The following describes two proteins that form a bound complex.

Sequence of the first protein:
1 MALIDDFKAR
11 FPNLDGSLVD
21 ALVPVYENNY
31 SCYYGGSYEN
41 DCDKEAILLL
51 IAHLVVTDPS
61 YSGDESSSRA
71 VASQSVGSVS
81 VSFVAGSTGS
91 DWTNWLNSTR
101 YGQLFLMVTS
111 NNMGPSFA

Sequence of the second protein:
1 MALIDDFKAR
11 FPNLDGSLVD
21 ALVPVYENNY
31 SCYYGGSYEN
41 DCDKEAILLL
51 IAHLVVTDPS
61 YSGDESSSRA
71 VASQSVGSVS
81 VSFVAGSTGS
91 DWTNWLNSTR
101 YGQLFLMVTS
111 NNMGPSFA

Contacts between the two chains:
Residue S75 in the first protein contacts residue S80 in the second protein (closest heavy-atom distance 2.5 Å).
Residue S66 in the first protein is in contact with residue R100 in the second protein (closest heavy-atom distance 3.1 Å).
Residue P59 in the first protein is in contact with residue N13 in the second protein (closest heavy-atom distance 3.4 Å).
Residue S75 in the first protein is in contact with residue V79 in the second protein (closest heavy-atom distance 3.1 Å).
Residue N94 in the first protein interacts with residue A85 in the second protein (closest heavy-atom distance 3.0 Å).
Residue S67 in the first protein contacts residue R100 in the second protein (closest heavy-atom distance 3.5 Å).
Residue Y33 in the first protein is in contact with residue M107 in the second protein (closest heavy-atom distance 3.5 Å).
Residue S73 in the first protein interacts with residue S82 in the second protein (closest heavy-atom distance 2.8 Å).
Residue V71 in the first protein contacts residue S82 in the second protein (closest heavy-atom distance 3.9 Å).
Residue N29 in the first protein is in contact with residue C42 in the second protein (closest heavy-atom distance 3.6 Å).
Residue W95 in the first protein contacts residue Q103 in the second protein (closest heavy-atom distance 3.2 Å).
Residue W95 in the first protein interacts with residue M107 in the second protein (closest heavy-atom distance 3.1 Å).
Residue R69 in the first protein contacts residue F83 in the second protein (closest heavy-atom distance 3.2 Å).
Residue S67 in the first protein contacts residue T99 in the second protein (closest heavy-atom distance 3.9 Å).
Residue R69 in the first protein interacts with residue V71 in the second protein (closest heavy-atom distance 2.3 Å).
Residue V25 in the first protein interacts with residue R10 in the second protein (closest heavy-atom distance 3.8 Å).
Residue D91 in the first protein is in contact with residue G86 in the second protein (closest heavy-atom distance 3.4 Å).
Residue N28 in the first protein is in contact with residue D41 in the second protein (closest heavy-atom distance 2.8 Å).
Residue S68 in the first protein interacts with residue Q103 in the second protein (closest heavy-atom distance 2.9 Å).
Residue C32 in the first protein contacts residue C42 in the second protein (closest heavy-atom distance 2.1 Å).
Residue A70 in the first protein contacts residue V84 in the second protein (closest heavy-atom distance 3.3 Å).
Residue S67 in the first protein interacts with residue Q103 in the second protein (closest heavy-atom distance 2.5 Å).
Residue Y26 in the first protein interacts with residue R100 in the second protein (closest heavy-atom distance 3.7 Å).
Residue S67 in the first protein contacts residue N97 in the second protein (closest heavy-atom distance 3.4 Å).
Residue D91 in the first protein contacts residue S87 in the second protein (closest heavy-atom distance 2.3 Å).
Residue Y33 in the first protein is in contact with residue L104 in the second protein (closest heavy-atom distance 3.1 Å).
Residue D91 in the first protein interacts with residue N97 in the second protein (closest heavy-atom distance 2.8 Å).
Residue E65 in the first protein is in contact with residue Y61 in the second protein (closest heavy-atom distance 3.3 Å).
Residue N94 in the first protein is in contact with residue V84 in the second protein (closest heavy-atom distance 3.0 Å).
Residue G89 in the first protein interacts with residue S87 in the second protein (closest heavy-atom distance 3.8 Å).
Residue A72 in the first protein interacts with residue S82 in the second protein (closest heavy-atom distance 2.8 Å).
Residue Y33 in the first protein contacts residue V108 in the second protein (closest heavy-atom distance 3.1 Å).
Residue A72 in the first protein interacts with residue V84 in the second protein (closest heavy-atom distance 3.6 Å).
Residue N94 in the first protein is in contact with residue G86 in the second protein (closest heavy-atom distance 3.7 Å).
Residue G77 in the first protein contacts residue S78 in the second protein (closest heavy-atom distance 2.6 Å).
Residue G89 in the first protein is in contact with residue G86 in the second protein (closest heavy-atom distance 3.6 Å).
Residue D58 in the first protein contacts residue R10 in the second protein (closest heavy-atom distance 3.7 Å).
Residue S60 in the first protein is in contact with residue N13 in the second protein (closest heavy-atom distance 3.5 Å).
Residue R69 in the first protein contacts residue A70 in the second protein (closest heavy-atom distance 3.7 Å).
Residue L54 in the first protein contacts residue R100 in the second protein (closest heavy-atom distance 3.5 Å).
Residue V71 in the first protein is in contact with residue F83 in the second protein (closest heavy-atom distance 3.8 Å).
Residue D58 in the first protein contacts residue R100 in the second protein (closest heavy-atom distance 3.2 Å).
Residue V76 in the first protein is in contact with residue V79 in the second protein (closest heavy-atom distance 3.5 Å).
Residue P59 in the first protein contacts residue Y101 in the second protein (closest heavy-atom distance 3.2 Å).
Residue N29 in the first protein interacts with residue E45 in the second protein (closest heavy-atom distance 3.4 Å).
Residue Q74 in the first protein is in contact with residue S80 in the second protein (closest heavy-atom distance 3.1 Å).
Residue Y26 in the first protein contacts residue R10 in the second protein (closest heavy-atom distance 3.1 Å).
Residue Q74 in the first protein contacts residue V81 in the second protein (closest heavy-atom distance 3.8 Å).
Residue V76 in the first protein interacts with residue S78 in the second protein (closest heavy-atom distance 3.5 Å).
Residue P59 in the first protein is in contact with residue R100 in the second protein (closest heavy-atom distance 3.2 Å).
Residue S75 in the first protein contacts residue S78 in the second protein (closest heavy-atom distance 3.7 Å).
Residue E65 in the first protein is in contact with residue T99 in the second protein (closest heavy-atom distance 3.7 Å).
Residue G89 in the first protein contacts residue A85 in the second protein (closest heavy-atom distance 3.2 Å).
Residue A70 in the first protein contacts residue F83 in the second protein (closest heavy-atom distance 3.6 Å).
Residue S73 in the first protein interacts with residue S80 in the second protein (closest heavy-atom distance 3.8 Å).
Residue S90 in the first protein contacts residue G86 in the second protein (closest heavy-atom distance 3.8 Å).
Residue S73 in the first protein is in contact with residue V81 in the second protein (closest heavy-atom distance 3.2 Å).
Residue E65 in the first protein is in contact with residue V56 in the second protein (closest heavy-atom distance 3.3 Å).
Residue E65 in the first protein interacts with residue R100 in the second protein (closest heavy-atom distance 2.8 Å).
Residue T57 in the first protein contacts residue R100 in the second protein (closest heavy-atom distance 2.9 Å).